Sequence of protein 2:
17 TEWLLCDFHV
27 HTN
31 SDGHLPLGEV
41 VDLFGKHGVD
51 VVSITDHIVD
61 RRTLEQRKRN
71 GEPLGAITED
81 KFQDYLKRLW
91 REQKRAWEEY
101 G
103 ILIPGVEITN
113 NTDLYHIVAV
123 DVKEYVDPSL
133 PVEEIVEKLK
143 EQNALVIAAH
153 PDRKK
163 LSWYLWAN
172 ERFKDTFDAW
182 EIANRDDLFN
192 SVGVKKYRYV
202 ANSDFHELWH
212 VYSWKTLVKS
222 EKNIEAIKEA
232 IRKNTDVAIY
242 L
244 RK

Sequence of protein 1:
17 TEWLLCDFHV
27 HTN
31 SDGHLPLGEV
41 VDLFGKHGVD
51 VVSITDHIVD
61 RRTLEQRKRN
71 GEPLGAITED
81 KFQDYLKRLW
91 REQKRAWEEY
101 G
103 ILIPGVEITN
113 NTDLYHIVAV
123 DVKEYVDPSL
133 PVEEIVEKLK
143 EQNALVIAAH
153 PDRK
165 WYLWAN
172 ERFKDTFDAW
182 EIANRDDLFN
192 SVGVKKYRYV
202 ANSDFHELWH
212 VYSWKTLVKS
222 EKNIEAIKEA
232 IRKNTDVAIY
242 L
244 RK

This data describes a binding interaction between two proteins.

Residue-level contacts at the interface:
Residue A239 in protein 2 is in contact with residue L218 in protein 1 (closest heavy-atom distance 4.1 Å).
Residue W215 in protein 2 contacts residue G194 in protein 1 (closest heavy-atom distance 4.2 Å).
Residue Y200 in protein 2 interacts with residue W215 in protein 1 (closest heavy-atom distance 4.1 Å).
Residue R244 in protein 2 interacts with residue N235 in protein 1 (closest heavy-atom distance 2.6 Å).
Residue G194 in protein 2 interacts with residue D187 in protein 1 (closest heavy-atom distance 4.3 Å).
Residue N191 in protein 2 is in contact with residue D187 in protein 1 (closest heavy-atom distance 4.0 Å).
Residue N191 in protein 2 contacts residue D188 in protein 1 (closest heavy-atom distance 2.9 Å).
Residue D187 in protein 2 is in contact with residue G194 in protein 1 (closest heavy-atom distance 3.9 Å).
Residue L218 in protein 2 interacts with residue L218 in protein 1 (closest heavy-atom distance 3.8 Å).
Residue L218 in protein 2 interacts with residue A239 in protein 1 (closest heavy-atom distance 4.3 Å).
Residue I240 in protein 2 contacts residue A239 in protein 1 (closest heavy-atom distance 3.2 Å).
Residue Y200 in protein 2 contacts residue L242 in protein 1 (closest heavy-atom distance 3.2 Å).
Residue D187 in protein 2 contacts residue V195 in protein 1 (closest heavy-atom distance 3.8 Å).
Residue D187 in protein 2 contacts residue K197 in protein 1 (closest heavy-atom distance 3.0 Å).
Residue K197 in protein 2 interacts with residue L242 in protein 1 (closest heavy-atom distance 3.5 Å).
Residue I183 in protein 2 is in contact with residue L189 in protein 1 (closest heavy-atom distance 3.8 Å).
Residue L218 in protein 2 contacts residue W19 in protein 1 (closest heavy-atom distance 3.8 Å).
Residue A239 in protein 2 contacts residue Y241 in protein 1 (closest heavy-atom distance 4.1 Å).
Residue Y241 in protein 2 contacts residue D237 in protein 1 (closest heavy-atom distance 4.2 Å).
Residue K197 in protein 2 interacts with residue Y213 in protein 1 (closest heavy-atom distance 4.0 Å).
Residue V195 in protein 2 interacts with residue D187 in protein 1 (closest heavy-atom distance 4.0 Å).
Residue K197 in protein 2 contacts residue D187 in protein 1 (closest heavy-atom distance 3.3 Å).
Residue A239 in protein 2 interacts with residue A239 in protein 1 (closest heavy-atom distance 3.8 Å).
Residue R244 in protein 2 is in contact with residue K197 in protein 1 (closest heavy-atom distance 3.2 Å).
Residue D187 in protein 2 interacts with residue N191 in protein 1 (closest heavy-atom distance 4.0 Å).
Residue Y213 in protein 2 interacts with residue K197 in protein 1 (closest heavy-atom distance 3.5 Å).
Residue V195 in protein 2 contacts residue D188 in protein 1 (closest heavy-atom distance 4.1 Å).
Residue L242 in protein 2 is in contact with residue Y200 in protein 1 (closest heavy-atom distance 3.2 Å).
Residue K197 in protein 2 interacts with residue S214 in protein 1 (closest heavy-atom distance 4.3 Å).
Residue D237 in protein 2 contacts residue Y241 in protein 1 (closest heavy-atom distance 4.0 Å).
Residue Y198 in protein 2 is in contact with residue R244 in protein 1 (closest heavy-atom distance 3.0 Å).
Residue L189 in protein 2 contacts residue N191 in protein 1 (closest heavy-atom distance 2.7 Å).
Residue D188 in protein 2 contacts residue N191 in protein 1 (closest heavy-atom distance 3.5 Å).
Residue V238 in protein 2 interacts with residue Y241 in protein 1 (closest heavy-atom distance 3.4 Å).
Residue N191 in protein 2 interacts with residue L189 in protein 1 (closest heavy-atom distance 2.8 Å).
Residue Y241 in protein 2 is in contact with residue V238 in protein 1 (closest heavy-atom distance 3.8 Å).
Residue W19 in protein 2 is in contact with residue W19 in protein 1 (closest heavy-atom distance 3.5 Å).
Residue G194 in protein 2 is in contact with residue W215 in protein 1 (closest heavy-atom distance 4.3 Å).
Residue T236 in protein 2 contacts residue Y241 in protein 1 (closest heavy-atom distance 2.6 Å).
Residue L189 in protein 2 interacts with residue I183 in protein 1 (closest heavy-atom distance 3.9 Å).
Residue R244 in protein 2 interacts with residue Y198 in protein 1 (closest heavy-atom distance 2.7 Å).
Residue L242 in protein 2 contacts residue G194 in protein 1 (closest heavy-atom distance 3.9 Å).
Residue Y241 in protein 2 contacts residue Y200 in protein 1 (closest heavy-atom distance 4.0 Å).
Residue Y241 in protein 2 is in contact with residue T236 in protein 1 (closest heavy-atom distance 2.6 Å).
Residue W215 in protein 2 interacts with residue I183 in protein 1 (closest heavy-atom distance 3.8 Å).
Residue I240 in protein 2 contacts residue I240 in protein 1 (closest heavy-atom distance 2.9 Å).
Residue Y200 in protein 2 contacts residue Y241 in protein 1 (closest heavy-atom distance 4.0 Å).
Residue Y241 in protein 2 is in contact with residue A239 in protein 1 (closest heavy-atom distance 4.2 Å).
Residue N235 in protein 2 is in contact with residue R244 in protein 1 (closest heavy-atom distance 2.6 Å).
Residue R244 in protein 2 is in contact with residue Y200 in protein 1 (closest heavy-atom distance 3.5 Å).
Residue D188 in protein 2 is in contact with residue V195 in protein 1 (closest heavy-atom distance 3.7 Å).
Residue W19 in protein 2 interacts with residue L218 in protein 1 (closest heavy-atom distance 3.7 Å).
Residue Y200 in protein 2 interacts with residue R244 in protein 1 (closest heavy-atom distance 4.0 Å).
Residue I183 in protein 2 is in contact with residue W215 in protein 1 (closest heavy-atom distance 3.7 Å).
Residue L242 in protein 2 interacts with residue K197 in protein 1 (closest heavy-atom distance 3.6 Å).
Residue R244 in protein 2 interacts with residue R199 in protein 1 (closest heavy-atom distance 3.7 Å).
Residue K197 in protein 2 contacts residue R244 in protein 1 (closest heavy-atom distance 3.3 Å).
Residue A239 in protein 2 interacts with residue I240 in protein 1 (closest heavy-atom distance 3.2 Å).
Residue S214 in protein 2 interacts with residue K197 in protein 1 (closest heavy-atom distance 4.2 Å).
Residue R199 in protein 2 is in contact with residue R244 in protein 1 (closest heavy-atom distance 3.9 Å).